This data describes a binding interaction between two proteins.

Sequence of the first protein:
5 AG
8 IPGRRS

Sequence of the second protein:
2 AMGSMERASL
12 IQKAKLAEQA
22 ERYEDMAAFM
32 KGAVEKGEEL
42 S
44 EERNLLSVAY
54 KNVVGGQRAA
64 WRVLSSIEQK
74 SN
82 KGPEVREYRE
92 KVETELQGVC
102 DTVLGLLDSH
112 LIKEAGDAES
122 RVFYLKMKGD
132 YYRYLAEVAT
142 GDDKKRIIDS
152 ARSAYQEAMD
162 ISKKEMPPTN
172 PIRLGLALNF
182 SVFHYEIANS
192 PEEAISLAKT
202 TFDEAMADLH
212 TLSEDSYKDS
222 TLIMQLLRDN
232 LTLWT

Interface contacts:
Residue V51 in the second protein contacts residue G10 in the first protein (closest heavy-atom distance 3.6 Å).
Residue L179 in the second protein contacts residue G6 in the first protein (closest heavy-atom distance 3.9 Å).
Residue N180 in the second protein is in contact with residue I8 in the first protein (closest heavy-atom distance 2.9 Å).
Residue K54 in the second protein interacts with residue I8 in the first protein (closest heavy-atom distance 4.5 Å).
Residue K54 in the second protein is in contact with residue G10 in the first protein (closest heavy-atom distance 3.6 Å).
Residue N55 in the second protein interacts with residue R12 in the first protein (closest heavy-atom distance 4.7 Å).
Residue Y24 in the second protein is in contact with residue R11 in the first protein (closest heavy-atom distance 3.9 Å).
Residue L48 in the second protein contacts residue S13 in the first protein (closest heavy-atom distance 4.2 Å).
Residue V51 in the second protein is in contact with residue S13 in the first protein (closest heavy-atom distance 3.8 Å).
Residue K54 in the second protein contacts residue R11 in the first protein (closest heavy-atom distance 3.5 Å).
Residue V183 in the second protein contacts residue A5 in the first protein (closest heavy-atom distance 4.7 Å).
Residue R61 in the second protein contacts residue R11 in the first protein (closest heavy-atom distance 4.6 Å).
Residue L179 in the second protein is in contact with residue I8 in the first protein (closest heavy-atom distance 3.6 Å).
Residue N47 in the second protein interacts with residue S13 in the first protein (closest heavy-atom distance 4.4 Å).
Residue G58 in the second protein contacts residue R11 in the first protein (closest heavy-atom distance 3.5 Å).
Residue N55 in the second protein contacts residue R11 in the first protein (closest heavy-atom distance 3.0 Å).
Residue E19 in the second protein contacts residue R11 in the first protein (closest heavy-atom distance 4.4 Å).
Residue L234 in the second protein contacts residue A5 in the first protein (closest heavy-atom distance 3.3 Å).
Residue E19 in the second protein interacts with residue S13 in the first protein (closest heavy-atom distance 3.3 Å).
Residue L227 in the second protein interacts with residue P9 in the first protein (closest heavy-atom distance 3.8 Å).
Residue I224 in the second protein is in contact with residue I8 in the first protein (closest heavy-atom distance 4.2 Å).
Residue E187 in the second protein contacts residue A5 in the first protein (closest heavy-atom distance 3.4 Å).
Residue K127 in the second protein contacts residue I8 in the first protein (closest heavy-atom distance 3.9 Å).
Residue W235 in the second protein contacts residue A5 in the first protein (closest heavy-atom distance 3.4 Å).
Residue V51 in the second protein is in contact with residue R12 in the first protein (closest heavy-atom distance 4.0 Å).
Residue N231 in the second protein interacts with residue G6 in the first protein (closest heavy-atom distance 2.9 Å).
Residue V183 in the second protein is in contact with residue G6 in the first protein (closest heavy-atom distance 3.6 Å).
Residue S50 in the second protein interacts with residue G10 in the first protein (closest heavy-atom distance 4.4 Å).
Residue L227 in the second protein is in contact with residue I8 in the first protein (closest heavy-atom distance 4.2 Å).
Residue Y186 in the second protein interacts with residue A5 in the first protein (closest heavy-atom distance 4.7 Å).
Residue N55 in the second protein contacts residue G10 in the first protein (closest heavy-atom distance 4.6 Å).
Residue K54 in the second protein contacts residue P9 in the first protein (closest heavy-atom distance 4.6 Å).
Residue G59 in the second protein contacts residue R11 in the first protein (closest heavy-atom distance 4.3 Å).
Residue E19 in the second protein interacts with residue R12 in the first protein (closest heavy-atom distance 3.5 Å).
Residue V51 in the second protein contacts residue R11 in the first protein (closest heavy-atom distance 3.8 Å).
Residue G176 in the second protein interacts with residue I8 in the first protein (closest heavy-atom distance 3.7 Å).
Residue N231 in the second protein contacts residue A5 in the first protein (closest heavy-atom distance 3.5 Å).